Residue-level contacts at the interface:
Residue Y125 in chain A interacts with residue E86 in chain B (closest heavy-atom distance 4.1 Å).
Residue R155 in chain A interacts with residue F88 in chain B (closest heavy-atom distance 3.4 Å).
Residue L178 in chain A interacts with residue G175 in chain B (closest heavy-atom distance 4.0 Å).
Residue L184 in chain A contacts residue K173 in chain B (closest heavy-atom distance 3.3 Å).
Residue A164 in chain A contacts residue R164 in chain B (closest heavy-atom distance 3.4 Å).
Residue L171 in chain A contacts residue L168 in chain B (closest heavy-atom distance 3.8 Å).
Residue K187 in chain A contacts residue F169 in chain B (closest heavy-atom distance 3.2 Å).
Residue E180 in chain A interacts with residue Y178 in chain B (closest heavy-atom distance 2.7 Å).
Residue D193 in chain A interacts with residue I83 in chain B (closest heavy-atom distance 3.1 Å).
Residue P179 in chain A is in contact with residue P176 in chain B (closest heavy-atom distance 3.8 Å).
Residue Y88 in chain A is in contact with residue L168 in chain B (closest heavy-atom distance 3.9 Å).
Residue Y86 in chain A interacts with residue K163 in chain B (closest heavy-atom distance 3.0 Å).
Residue N112 in chain A interacts with residue R129 in chain B (closest heavy-atom distance 3.7 Å).
Residue V182 in chain A contacts residue E174 in chain B (closest heavy-atom distance 4.0 Å).
Residue L178 in chain A interacts with residue K173 in chain B (closest heavy-atom distance 3.7 Å).
Residue L178 in chain A contacts residue P176 in chain B (closest heavy-atom distance 3.7 Å).
Residue E180 in chain A is in contact with residue P176 in chain B (closest heavy-atom distance 3.6 Å).
Residue I169 in chain A contacts residue I136 in chain B (closest heavy-atom distance 4.2 Å).
Residue L171 in chain A is in contact with residue F171 in chain B (closest heavy-atom distance 4.1 Å).
Residue Y88 in chain A is in contact with residue R164 in chain B (closest heavy-atom distance 3.2 Å).
Residue T165 in chain A interacts with residue L147 in chain B (closest heavy-atom distance 3.2 Å).
Residue V186 in chain A is in contact with residue F171 in chain B (closest heavy-atom distance 3.1 Å).
Residue V186 in chain A interacts with residue P170 in chain B (closest heavy-atom distance 4.0 Å).
Residue S163 in chain A interacts with residue R164 in chain B (closest heavy-atom distance 3.2 Å).
Residue Y88 in chain A interacts with residue D165 in chain B (closest heavy-atom distance 3.0 Å).
Residue V182 in chain A is in contact with residue G175 in chain B (closest heavy-atom distance 3.0 Å).
Residue L184 in chain A interacts with residue E172 in chain B (closest heavy-atom distance 4.2 Å).
Residue P179 in chain A is in contact with residue G175 in chain B (closest heavy-atom distance 4.0 Å).
Residue A126 in chain A interacts with residue E86 in chain B (closest heavy-atom distance 2.9 Å).
Residue Y109 in chain A is in contact with residue E132 in chain B (closest heavy-atom distance 2.7 Å).
Residue R183 in chain A interacts with residue E174 in chain B (closest heavy-atom distance 3.6 Å).
Residue P128 in chain A contacts residue D87 in chain B (closest heavy-atom distance 4.1 Å).
Residue A126 in chain A contacts residue F88 in chain B (closest heavy-atom distance 4.1 Å).
Residue E188 in chain A interacts with residue F169 in chain B (closest heavy-atom distance 4.2 Å).
Residue M100 in chain A interacts with residue D87 in chain B (closest heavy-atom distance 3.8 Å).
Residue Y86 in chain A is in contact with residue R164 in chain B (closest heavy-atom distance 4.2 Å).
Residue Y109 in chain A contacts residue R129 in chain B (closest heavy-atom distance 3.8 Å).
Residue T84 in chain A is in contact with residue I162 in chain B (closest heavy-atom distance 3.8 Å).
Residue P128 in chain A interacts with residue I85 in chain B (closest heavy-atom distance 3.6 Å).
Residue I173 in chain A contacts residue I136 in chain B (closest heavy-atom distance 3.6 Å).
Residue G181 in chain A interacts with residue P176 in chain B (closest heavy-atom distance 3.6 Å).
Residue S185 in chain A is in contact with residue F171 in chain B (closest heavy-atom distance 3.5 Å).
Residue E104 in chain A interacts with residue F88 in chain B (closest heavy-atom distance 3.7 Å).
Residue G83 in chain A is in contact with residue A159 in chain B (closest heavy-atom distance 4.0 Å).
Residue T129 in chain A contacts residue D87 in chain B (closest heavy-atom distance 2.6 Å).
Residue I169 in chain A contacts residue L140 in chain B (closest heavy-atom distance 4.0 Å).
Residue V186 in chain A is in contact with residue F169 in chain B (closest heavy-atom distance 3.1 Å).
Residue L162 in chain A contacts residue R164 in chain B (closest heavy-atom distance 3.1 Å).
Residue Q175 in chain A contacts residue K173 in chain B (closest heavy-atom distance 4.1 Å).
Residue R183 in chain A contacts residue K173 in chain B (closest heavy-atom distance 4.0 Å).
Residue A167 in chain A interacts with residue R164 in chain B (closest heavy-atom distance 3.1 Å).
Residue E168 in chain A is in contact with residue Q143 in chain B (closest heavy-atom distance 3.4 Å).
Residue T165 in chain A interacts with residue Q143 in chain B (closest heavy-atom distance 2.9 Å).
Residue D193 in chain A is in contact with residue P84 in chain B (closest heavy-atom distance 3.6 Å).
Residue I169 in chain A interacts with residue Q143 in chain B (closest heavy-atom distance 3.8 Å).
Residue I169 in chain A is in contact with residue M139 in chain B (closest heavy-atom distance 3.7 Å).
Residue Q175 in chain A interacts with residue F171 in chain B (closest heavy-atom distance 3.5 Å).
Residue Y86 in chain A is in contact with residue I162 in chain B (closest heavy-atom distance 3.3 Å).
Residue A164 in chain A contacts residue I162 in chain B (closest heavy-atom distance 3.6 Å).
Residue E172 in chain A contacts residue M139 in chain B (closest heavy-atom distance 3.3 Å).

The following describes two proteins that form a bound complex.

Sequence of chain B:
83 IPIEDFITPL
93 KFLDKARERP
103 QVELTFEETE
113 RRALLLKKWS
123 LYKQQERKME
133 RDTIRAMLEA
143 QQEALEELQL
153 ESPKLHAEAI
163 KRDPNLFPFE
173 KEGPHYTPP

Sequence of chain A:
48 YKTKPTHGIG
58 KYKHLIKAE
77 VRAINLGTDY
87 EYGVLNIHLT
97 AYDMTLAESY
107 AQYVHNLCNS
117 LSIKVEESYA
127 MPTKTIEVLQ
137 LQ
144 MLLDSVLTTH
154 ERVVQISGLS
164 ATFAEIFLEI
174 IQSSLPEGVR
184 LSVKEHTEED